These two protein chains interact to form a complex.

Sequence of protein 2:
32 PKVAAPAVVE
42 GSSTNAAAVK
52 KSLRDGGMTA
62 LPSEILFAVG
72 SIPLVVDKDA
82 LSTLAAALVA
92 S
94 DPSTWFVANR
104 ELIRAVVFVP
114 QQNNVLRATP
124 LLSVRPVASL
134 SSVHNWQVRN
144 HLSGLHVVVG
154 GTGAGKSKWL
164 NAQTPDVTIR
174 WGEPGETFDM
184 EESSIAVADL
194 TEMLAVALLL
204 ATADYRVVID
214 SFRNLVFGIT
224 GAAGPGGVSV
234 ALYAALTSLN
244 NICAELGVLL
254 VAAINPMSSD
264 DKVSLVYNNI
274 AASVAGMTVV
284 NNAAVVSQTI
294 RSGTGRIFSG

Interface contacts:
Residue M260 in protein 2 is in contact with residue N272 in protein 1 (closest heavy-atom distance 3.5 Å).
Residue P177 in protein 2 is in contact with residue R294 in protein 1 (closest heavy-atom distance 3.6 Å).
Residue P177 in protein 2 is in contact with residue N243 in protein 1 (closest heavy-atom distance 3.6 Å).
Residue P177 in protein 2 contacts residue A275 in protein 1 (closest heavy-atom distance 3.3 Å).
Residue V39 in protein 2 interacts with residue V50 in protein 1 (closest heavy-atom distance 3.6 Å).
Residue A189 in protein 2 interacts with residue R128 in protein 1 (closest heavy-atom distance 3.7 Å).
Residue A191 in protein 2 interacts with residue S126 in protein 1 (closest heavy-atom distance 2.8 Å).
Residue V190 in protein 2 interacts with residue R128 in protein 1 (closest heavy-atom distance 3.7 Å).
Residue L218 in protein 2 interacts with residue L124 in protein 1 (closest heavy-atom distance 3.8 Å).
Residue V112 in protein 2 is in contact with residue P123 in protein 1 (closest heavy-atom distance 3.6 Å).
Residue E176 in protein 2 is in contact with residue T240 in protein 1 (closest heavy-atom distance 3.6 Å).
Residue E179 in protein 2 is in contact with residue A131 in protein 1 (closest heavy-atom distance 3.0 Å).
Residue F220 in protein 2 is in contact with residue V233 in protein 1 (closest heavy-atom distance 3.6 Å).
Residue R216 in protein 2 is in contact with residue S276 in protein 1 (closest heavy-atom distance 2.6 Å).
Residue T155 in protein 2 contacts residue N272 in protein 1 (closest heavy-atom distance 3.7 Å).
Residue D192 in protein 2 contacts residue P123 in protein 1 (closest heavy-atom distance 3.4 Å).
Residue M183 in protein 2 contacts residue S132 in protein 1 (closest heavy-atom distance 3.7 Å).
Residue M183 in protein 2 interacts with residue L133 in protein 1 (closest heavy-atom distance 3.2 Å).
Residue R216 in protein 2 interacts with residue T240 in protein 1 (closest heavy-atom distance 2.8 Å).
Residue E41 in protein 2 contacts residue R120 in protein 1 (closest heavy-atom distance 3.5 Å).
Residue G175 in protein 2 is in contact with residue T240 in protein 1 (closest heavy-atom distance 3.6 Å).
Residue M183 in protein 2 interacts with residue A131 in protein 1 (closest heavy-atom distance 2.9 Å).
Residue N217 in protein 2 is in contact with residue S126 in protein 1 (closest heavy-atom distance 3.4 Å).
Residue D192 in protein 2 interacts with residue A121 in protein 1 (closest heavy-atom distance 3.8 Å).
Residue E179 in protein 2 interacts with residue R299 in protein 1 (closest heavy-atom distance 3.6 Å).
Residue R173 in protein 2 is in contact with residue P129 in protein 1 (closest heavy-atom distance 3.4 Å).
Residue G178 in protein 2 contacts residue N244 in protein 1 (closest heavy-atom distance 3.0 Å).
Residue Q114 in protein 2 is in contact with residue R120 in protein 1 (closest heavy-atom distance 3.2 Å).
Residue L193 in protein 2 is in contact with residue P123 in protein 1 (closest heavy-atom distance 3.0 Å).
Residue T180 in protein 2 contacts residue S295 in protein 1 (closest heavy-atom distance 3.5 Å).
Residue E176 in protein 2 contacts residue P129 in protein 1 (closest heavy-atom distance 3.4 Å).
Residue V40 in protein 2 is in contact with residue S44 in protein 1 (closest heavy-atom distance 3.7 Å).
Residue D192 in protein 2 is in contact with residue L124 in protein 1 (closest heavy-atom distance 3.8 Å).
Residue G178 in protein 2 is in contact with residue N243 in protein 1 (closest heavy-atom distance 3.8 Å).
Residue D182 in protein 2 is in contact with residue P129 in protein 1 (closest heavy-atom distance 3.6 Å).
Residue G178 in protein 2 contacts residue V130 in protein 1 (closest heavy-atom distance 3.4 Å).
Residue E195 in protein 2 contacts residue R128 in protein 1 (closest heavy-atom distance 2.9 Å).
Residue A189 in protein 2 is in contact with residue P129 in protein 1 (closest heavy-atom distance 3.3 Å).
Residue R103 in protein 2 is in contact with residue R128 in protein 1 (closest heavy-atom distance 3.2 Å).
Residue V40 in protein 2 interacts with residue T45 in protein 1 (closest heavy-atom distance 3.6 Å).
Residue D192 in protein 2 contacts residue T122 in protein 1 (closest heavy-atom distance 3.4 Å).
Residue A191 in protein 2 contacts residue L124 in protein 1 (closest heavy-atom distance 3.8 Å).
Residue G175 in protein 2 interacts with residue S126 in protein 1 (closest heavy-atom distance 3.4 Å).
Residue G178 in protein 2 is in contact with residue R294 in protein 1 (closest heavy-atom distance 3.8 Å).
Residue P177 in protein 2 contacts residue N244 in protein 1 (closest heavy-atom distance 3.4 Å).
Residue P177 in protein 2 contacts residue S276 in protein 1 (closest heavy-atom distance 3.5 Å).
Residue V112 in protein 2 contacts residue R120 in protein 1 (closest heavy-atom distance 3.5 Å).
Residue P177 in protein 2 interacts with residue T240 in protein 1 (closest heavy-atom distance 3.8 Å).
Residue E176 in protein 2 interacts with residue N244 in protein 1 (closest heavy-atom distance 2.8 Å).
Residue N217 in protein 2 contacts residue L124 in protein 1 (closest heavy-atom distance 3.0 Å).
Residue G221 in protein 2 contacts residue L124 in protein 1 (closest heavy-atom distance 3.6 Å).
Residue E41 in protein 2 interacts with residue S44 in protein 1 (closest heavy-atom distance 2.6 Å).
Residue T180 in protein 2 contacts residue G296 in protein 1 (closest heavy-atom distance 3.5 Å).
Residue F220 in protein 2 interacts with residue A237 in protein 1 (closest heavy-atom distance 3.8 Å).
Residue E179 in protein 2 interacts with residue R294 in protein 1 (closest heavy-atom distance 2.7 Å).
Residue V39 in protein 2 contacts residue R120 in protein 1 (closest heavy-atom distance 2.9 Å).
Residue E41 in protein 2 contacts residue N117 in protein 1 (closest heavy-atom distance 2.8 Å).
Residue V40 in protein 2 is in contact with residue A47 in protein 1 (closest heavy-atom distance 3.7 Å).
Residue W174 in protein 2 contacts residue L124 in protein 1 (closest heavy-atom distance 3.5 Å).
Residue I73 in protein 2 is in contact with residue P123 in protein 1 (closest heavy-atom distance 3.6 Å).

Sequence of protein 1:
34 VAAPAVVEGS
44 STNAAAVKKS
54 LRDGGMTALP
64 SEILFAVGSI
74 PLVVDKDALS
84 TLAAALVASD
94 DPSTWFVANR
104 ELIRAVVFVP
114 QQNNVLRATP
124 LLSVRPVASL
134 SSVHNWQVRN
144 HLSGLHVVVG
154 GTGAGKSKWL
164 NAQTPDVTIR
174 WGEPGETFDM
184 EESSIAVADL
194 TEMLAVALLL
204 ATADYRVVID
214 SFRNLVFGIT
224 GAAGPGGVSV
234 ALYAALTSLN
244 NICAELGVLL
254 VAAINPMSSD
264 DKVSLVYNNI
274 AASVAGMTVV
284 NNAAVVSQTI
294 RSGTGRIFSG